Interface contacts:
Residue R78 in chain B interacts with residue V9 in chain A (closest heavy-atom distance 3.5 Å).

This data describes a binding interaction between two proteins.

Sequence of chain A:
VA

Sequence of chain B:
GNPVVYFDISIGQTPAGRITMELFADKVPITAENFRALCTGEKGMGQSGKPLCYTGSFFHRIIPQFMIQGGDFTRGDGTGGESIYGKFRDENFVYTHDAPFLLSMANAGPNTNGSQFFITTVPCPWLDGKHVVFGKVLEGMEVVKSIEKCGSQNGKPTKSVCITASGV